Interface contacts:
Residue E191 in protein 2 interacts with residue F170 in protein 1 (closest heavy-atom distance 3.2 Å).
Residue H302 in protein 2 interacts with residue T242 in protein 1 (closest heavy-atom distance 2.9 Å).
Residue Y286 in protein 2 is in contact with residue T235 in protein 1 (closest heavy-atom distance 2.7 Å).
Residue Y318 in protein 2 interacts with residue R250 in protein 1 (closest heavy-atom distance 3.5 Å).
Residue I308 in protein 2 is in contact with residue R244 in protein 1 (closest heavy-atom distance 3.5 Å).
Residue W210 in protein 2 interacts with residue L179 in protein 1 (closest heavy-atom distance 3.6 Å).
Residue F164 in protein 2 interacts with residue M149 in protein 1 (closest heavy-atom distance 3.6 Å).
Residue C192 in protein 2 interacts with residue F170 in protein 1 (closest heavy-atom distance 3.5 Å).
Residue W349 in protein 2 contacts residue R309 in protein 1 (closest heavy-atom distance 3.5 Å).
Residue G305 in protein 2 interacts with residue H245 in protein 1 (closest heavy-atom distance 2.9 Å).
Residue A327 in protein 2 contacts residue N287 in protein 1 (closest heavy-atom distance 3.3 Å).
Residue I308 in protein 2 is in contact with residue H245 in protein 1 (closest heavy-atom distance 3.2 Å).
Residue Y318 in protein 2 interacts with residue L269 in protein 1 (closest heavy-atom distance 2.7 Å).
Residue A327 in protein 2 interacts with residue D283 in protein 1 (closest heavy-atom distance 3.5 Å).
Residue Y318 in protein 2 contacts residue Q273 in protein 1 (closest heavy-atom distance 3.3 Å).
Residue E337 in protein 2 contacts residue K298 in protein 1 (closest heavy-atom distance 3.4 Å).
Residue I308 in protein 2 interacts with residue L247 in protein 1 (closest heavy-atom distance 3.3 Å).
Residue I347 in protein 2 contacts residue R309 in protein 1 (closest heavy-atom distance 3.5 Å).
Residue L315 in protein 2 is in contact with residue R250 in protein 1 (closest heavy-atom distance 3.4 Å).
Residue P190 in protein 2 contacts residue F170 in protein 1 (closest heavy-atom distance 3.4 Å).
Residue T311 in protein 2 contacts residue Q266 in protein 1 (closest heavy-atom distance 3.3 Å).
Residue L283 in protein 2 contacts residue V225 in protein 1 (closest heavy-atom distance 3.5 Å).
Residue G305 in protein 2 interacts with residue E246 in protein 1 (closest heavy-atom distance 3.4 Å).
Residue N314 in protein 2 interacts with residue R250 in protein 1 (closest heavy-atom distance 3.4 Å).
Residue G350 in protein 2 interacts with residue R309 in protein 1 (closest heavy-atom distance 3.1 Å).
Residue K341 in protein 2 is in contact with residue T301 in protein 1 (closest heavy-atom distance 3.6 Å).
Residue T311 in protein 2 contacts residue R250 in protein 1 (closest heavy-atom distance 2.6 Å).
Residue L301 in protein 2 contacts residue E246 in protein 1 (closest heavy-atom distance 2.8 Å).
Residue T338 in protein 2 contacts residue K298 in protein 1 (closest heavy-atom distance 3.4 Å).
Residue Q309 in protein 2 interacts with residue H245 in protein 1 (closest heavy-atom distance 3.2 Å).
Residue F282 in protein 2 interacts with residue Q232 in protein 1 (closest heavy-atom distance 3.2 Å).
Residue P190 in protein 2 is in contact with residue R173 in protein 1 (closest heavy-atom distance 2.5 Å).
Residue L188 in protein 2 is in contact with residue N166 in protein 1 (closest heavy-atom distance 3.0 Å).
Residue H276 in protein 2 contacts residue F222 in protein 1 (closest heavy-atom distance 3.4 Å).
Residue N314 in protein 2 contacts residue Q273 in protein 1 (closest heavy-atom distance 2.5 Å).
Residue D300 in protein 2 interacts with residue E246 in protein 1 (closest heavy-atom distance 2.8 Å).
Residue K334 in protein 2 interacts with residue K298 in protein 1 (closest heavy-atom distance 3.1 Å).
Residue V324 in protein 2 interacts with residue S284 in protein 1 (closest heavy-atom distance 3.3 Å).
Residue H312 in protein 2 is in contact with residue R244 in protein 1 (closest heavy-atom distance 3.2 Å).
Residue L202 in protein 2 interacts with residue E184 in protein 1 (closest heavy-atom distance 3.2 Å).
Residue W195 in protein 2 is in contact with residue M181 in protein 1 (closest heavy-atom distance 3.5 Å).
Residue L290 in protein 2 contacts residue F236 in protein 1 (closest heavy-atom distance 3.6 Å).
Residue N171 in protein 2 contacts residue Q152 in protein 1 (closest heavy-atom distance 3.1 Å).
Residue L321 in protein 2 contacts residue D280 in protein 1 (closest heavy-atom distance 3.2 Å).
Residue W210 in protein 2 contacts residue K176 in protein 1 (closest heavy-atom distance 3.5 Å).
Residue K341 in protein 2 contacts residue K298 in protein 1 (closest heavy-atom distance 3.4 Å).
Residue Q323 in protein 2 is in contact with residue S284 in protein 1 (closest heavy-atom distance 3.4 Å).
Residue C304 in protein 2 interacts with residue E246 in protein 1 (closest heavy-atom distance 3.3 Å).
Residue D300 in protein 2 interacts with residue T242 in protein 1 (closest heavy-atom distance 3.4 Å).
Residue F282 in protein 2 interacts with residue F229 in protein 1 (closest heavy-atom distance 3.5 Å).
Residue V324 in protein 2 interacts with residue G282 in protein 1 (closest heavy-atom distance 3.5 Å).
Residue F164 in protein 2 is in contact with residue A145 in protein 1 (closest heavy-atom distance 3.5 Å).
Residue V324 in protein 2 is in contact with residue V281 in protein 1 (closest heavy-atom distance 3.4 Å).
Residue T331 in protein 2 contacts residue N287 in protein 1 (closest heavy-atom distance 3.0 Å).
Residue Y286 in protein 2 is in contact with residue Q232 in protein 1 (closest heavy-atom distance 3.1 Å).
Residue L283 in protein 2 is in contact with residue Q232 in protein 1 (closest heavy-atom distance 2.7 Å).
Residue C192 in protein 2 is in contact with residue R173 in protein 1 (closest heavy-atom distance 2.9 Å).
Residue A310 in protein 2 interacts with residue R250 in protein 1 (closest heavy-atom distance 3.5 Å).
Residue K361 in protein 2 contacts residue L316 in protein 1 (closest heavy-atom distance 3.3 Å).
Residue P190 in protein 2 contacts residue E169 in protein 1 (closest heavy-atom distance 3.4 Å).

Sequence of protein 1:
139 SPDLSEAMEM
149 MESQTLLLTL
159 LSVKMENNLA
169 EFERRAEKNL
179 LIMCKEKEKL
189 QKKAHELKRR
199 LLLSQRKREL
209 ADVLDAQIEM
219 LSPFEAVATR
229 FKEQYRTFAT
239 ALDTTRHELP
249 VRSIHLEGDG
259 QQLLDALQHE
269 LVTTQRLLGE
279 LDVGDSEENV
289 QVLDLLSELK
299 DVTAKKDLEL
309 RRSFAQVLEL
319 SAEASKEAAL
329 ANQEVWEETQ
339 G

This data describes a binding interaction between two proteins.

Sequence of protein 2:
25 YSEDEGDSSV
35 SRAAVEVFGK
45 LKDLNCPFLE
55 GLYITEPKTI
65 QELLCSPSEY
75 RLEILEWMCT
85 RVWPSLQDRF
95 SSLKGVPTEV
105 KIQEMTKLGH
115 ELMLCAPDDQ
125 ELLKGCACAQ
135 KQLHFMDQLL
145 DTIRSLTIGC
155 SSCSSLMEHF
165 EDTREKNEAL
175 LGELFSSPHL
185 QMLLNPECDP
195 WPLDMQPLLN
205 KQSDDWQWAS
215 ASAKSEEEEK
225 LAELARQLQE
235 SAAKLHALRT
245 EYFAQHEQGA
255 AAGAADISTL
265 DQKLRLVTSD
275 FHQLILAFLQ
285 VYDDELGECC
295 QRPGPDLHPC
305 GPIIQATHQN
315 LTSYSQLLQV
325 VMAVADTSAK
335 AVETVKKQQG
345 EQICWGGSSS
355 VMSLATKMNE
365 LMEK